The following describes two proteins that form a bound complex.

Contacts between the two chains:
Residue L438 in the first protein is in contact with residue H384 in the second protein (closest heavy-atom distance 3.9 Å).
Residue Q403 in the first protein contacts residue T430 in the second protein (closest heavy-atom distance 3.2 Å).
Residue R410 in the first protein interacts with residue Q420 in the second protein (closest heavy-atom distance 3.9 Å).
Residue Q403 in the first protein is in contact with residue E434 in the second protein (closest heavy-atom distance 3.3 Å).
Residue I402 in the first protein is in contact with residue Y426 in the second protein (closest heavy-atom distance 3.5 Å).
Residue T430 in the first protein is in contact with residue Q403 in the second protein (closest heavy-atom distance 3.2 Å).
Residue R51 in the first protein is in contact with residue W291 in the second protein (closest heavy-atom distance 2.9 Å).
Residue W291 in the first protein contacts residue R51 in the second protein (closest heavy-atom distance 2.9 Å).
Residue N419 in the first protein is in contact with residue V407 in the second protein (closest heavy-atom distance 3.4 Å).
Residue E416 in the first protein is in contact with residue Y409 in the second protein (closest heavy-atom distance 2.8 Å).
Residue W291 in the first protein is in contact with residue R53 in the second protein (closest heavy-atom distance 3.4 Å).
Residue R51 in the first protein is in contact with residue S295 in the second protein (closest heavy-atom distance 3.9 Å).
Residue D423 in the first protein is in contact with residue P406 in the second protein (closest heavy-atom distance 3.4 Å).
Residue Q288 in the first protein interacts with residue R53 in the second protein (closest heavy-atom distance 3.3 Å).
Residue M48 in the first protein contacts residue I296 in the second protein (closest heavy-atom distance 3.4 Å).
Residue Q288 in the first protein contacts residue V407 in the second protein (closest heavy-atom distance 3.7 Å).
Residue V422 in the first protein interacts with residue V407 in the second protein (closest heavy-atom distance 3.9 Å).
Residue L431 in the first protein is in contact with residue R383 in the second protein (closest heavy-atom distance 3.9 Å).
Residue V407 in the first protein interacts with residue N419 in the second protein (closest heavy-atom distance 3.4 Å).
Residue R51 in the first protein is in contact with residue F292 in the second protein (closest heavy-atom distance 3.6 Å).
Residue N419 in the first protein is in contact with residue G408 in the second protein (closest heavy-atom distance 3.9 Å).
Residue E434 in the first protein is in contact with residue Q403 in the second protein (closest heavy-atom distance 3.3 Å).
Residue R383 in the first protein contacts residue L431 in the second protein (closest heavy-atom distance 3.9 Å).
Residue V407 in the first protein interacts with residue D423 in the second protein (closest heavy-atom distance 2.9 Å).
Residue I402 in the first protein is in contact with residue D297 in the second protein (closest heavy-atom distance 4.0 Å).
Residue S295 in the first protein interacts with residue R51 in the second protein (closest heavy-atom distance 3.9 Å).
Residue Q420 in the first protein is in contact with residue Y409 in the second protein (closest heavy-atom distance 3.5 Å).
Residue K387 in the first protein contacts residue D435 in the second protein (closest heavy-atom distance 3.1 Å).
Residue F292 in the first protein interacts with residue R51 in the second protein (closest heavy-atom distance 3.6 Å).
Residue D435 in the first protein interacts with residue K387 in the second protein (closest heavy-atom distance 3.1 Å).
Residue Q403 in the first protein contacts residue N427 in the second protein (closest heavy-atom distance 3.5 Å).
Residue R53 in the first protein contacts residue Q288 in the second protein (closest heavy-atom distance 3.3 Å).
Residue P406 in the first protein contacts residue D423 in the second protein (closest heavy-atom distance 3.4 Å).
Residue D423 in the first protein is in contact with residue G408 in the second protein (closest heavy-atom distance 2.6 Å).
Residue E416 in the first protein is in contact with residue G408 in the second protein (closest heavy-atom distance 3.3 Å).
Residue V407 in the first protein interacts with residue Q288 in the second protein (closest heavy-atom distance 3.7 Å).
Residue G408 in the first protein is in contact with residue Q420 in the second protein (closest heavy-atom distance 3.5 Å).
Residue R51 in the first protein contacts residue D297 in the second protein (closest heavy-atom distance 2.9 Å).
Residue Y409 in the first protein interacts with residue E416 in the second protein (closest heavy-atom distance 2.8 Å).
Residue W291 in the first protein is in contact with residue E52 in the second protein (closest heavy-atom distance 3.9 Å).
Residue D423 in the first protein contacts residue V407 in the second protein (closest heavy-atom distance 2.9 Å).
Residue Q420 in the first protein contacts residue R410 in the second protein (closest heavy-atom distance 3.9 Å).
Residue I296 in the first protein is in contact with residue M48 in the second protein (closest heavy-atom distance 3.4 Å).
Residue R53 in the first protein interacts with residue R284 in the second protein (closest heavy-atom distance 3.9 Å).
Residue D297 in the first protein is in contact with residue I402 in the second protein (closest heavy-atom distance 4.0 Å).
Residue G408 in the first protein is in contact with residue N419 in the second protein (closest heavy-atom distance 3.9 Å).
Residue Q420 in the first protein contacts residue G408 in the second protein (closest heavy-atom distance 3.5 Å).
Residue V407 in the first protein interacts with residue V422 in the second protein (closest heavy-atom distance 3.9 Å).
Residue Y426 in the first protein is in contact with residue I402 in the second protein (closest heavy-atom distance 3.5 Å).
Residue G408 in the first protein interacts with residue E416 in the second protein (closest heavy-atom distance 3.3 Å).
Residue E52 in the first protein interacts with residue W291 in the second protein (closest heavy-atom distance 3.9 Å).
Residue H384 in the first protein contacts residue L438 in the second protein (closest heavy-atom distance 3.9 Å).
Residue R53 in the first protein contacts residue W291 in the second protein (closest heavy-atom distance 3.4 Å).
Residue Y409 in the first protein contacts residue Q420 in the second protein (closest heavy-atom distance 3.5 Å).
Residue N427 in the first protein is in contact with residue Q403 in the second protein (closest heavy-atom distance 3.5 Å).
Residue R284 in the first protein is in contact with residue R53 in the second protein (closest heavy-atom distance 3.9 Å).
Residue G408 in the first protein interacts with residue D423 in the second protein (closest heavy-atom distance 2.6 Å).
Residue D297 in the first protein is in contact with residue R51 in the second protein (closest heavy-atom distance 2.9 Å).
Residue R410 in the first protein contacts residue R410 in the second protein (closest heavy-atom distance 3.4 Å).
Residue M48 in the first protein is in contact with residue D297 in the second protein (closest heavy-atom distance 4.1 Å).

Sequence of the first protein:
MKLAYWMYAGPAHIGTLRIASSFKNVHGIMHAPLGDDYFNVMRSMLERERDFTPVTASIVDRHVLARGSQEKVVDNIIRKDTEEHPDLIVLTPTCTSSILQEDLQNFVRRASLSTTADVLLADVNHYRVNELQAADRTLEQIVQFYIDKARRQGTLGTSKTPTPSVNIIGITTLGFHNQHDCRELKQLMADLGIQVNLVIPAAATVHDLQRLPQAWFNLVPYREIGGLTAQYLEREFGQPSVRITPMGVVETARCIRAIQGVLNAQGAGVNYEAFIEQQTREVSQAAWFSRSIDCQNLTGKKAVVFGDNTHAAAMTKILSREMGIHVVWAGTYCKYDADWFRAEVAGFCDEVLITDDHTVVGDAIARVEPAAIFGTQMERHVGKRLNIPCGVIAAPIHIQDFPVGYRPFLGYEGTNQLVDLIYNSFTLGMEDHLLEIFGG

Sequence of the second protein:
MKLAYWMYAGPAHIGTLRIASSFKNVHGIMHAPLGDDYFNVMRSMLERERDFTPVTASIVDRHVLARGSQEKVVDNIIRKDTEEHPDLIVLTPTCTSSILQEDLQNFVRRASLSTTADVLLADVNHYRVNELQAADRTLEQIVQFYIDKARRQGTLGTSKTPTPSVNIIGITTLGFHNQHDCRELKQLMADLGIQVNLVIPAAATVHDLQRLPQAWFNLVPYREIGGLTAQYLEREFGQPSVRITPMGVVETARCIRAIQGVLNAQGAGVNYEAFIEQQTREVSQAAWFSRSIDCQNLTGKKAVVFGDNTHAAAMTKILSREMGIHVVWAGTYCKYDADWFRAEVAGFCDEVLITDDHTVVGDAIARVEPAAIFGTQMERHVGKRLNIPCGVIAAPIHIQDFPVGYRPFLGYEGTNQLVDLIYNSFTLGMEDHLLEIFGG